This data describes a binding interaction between two proteins.

Sequence of protein 1:
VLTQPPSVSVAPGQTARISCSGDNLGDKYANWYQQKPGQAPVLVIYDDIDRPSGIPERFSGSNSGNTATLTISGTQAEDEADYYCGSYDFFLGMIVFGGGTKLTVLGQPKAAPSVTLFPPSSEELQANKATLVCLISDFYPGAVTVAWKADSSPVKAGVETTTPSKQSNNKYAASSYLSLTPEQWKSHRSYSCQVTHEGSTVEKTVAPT

Sequence of protein 2:
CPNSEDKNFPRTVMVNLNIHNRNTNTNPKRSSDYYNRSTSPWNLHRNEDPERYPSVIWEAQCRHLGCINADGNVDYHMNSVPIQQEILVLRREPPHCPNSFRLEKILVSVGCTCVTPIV

Contacts between the two chains:
Residue D25 in protein 1 is in contact with residue F18 in protein 2 (closest heavy-atom distance 3.9 Å).
Residue F93 in protein 1 interacts with residue L112 in protein 2 (closest heavy-atom distance 4.8 Å).
Residue F93 in protein 1 is in contact with residue P19 in protein 2 (closest heavy-atom distance 3.6 Å).
Residue F93 in protein 1 interacts with residue V22 in protein 2 (closest heavy-atom distance 3.7 Å).
Residue D29 in protein 1 is in contact with residue K114 in protein 2 (closest heavy-atom distance 4.6 Å).